Sequence of protein 1:
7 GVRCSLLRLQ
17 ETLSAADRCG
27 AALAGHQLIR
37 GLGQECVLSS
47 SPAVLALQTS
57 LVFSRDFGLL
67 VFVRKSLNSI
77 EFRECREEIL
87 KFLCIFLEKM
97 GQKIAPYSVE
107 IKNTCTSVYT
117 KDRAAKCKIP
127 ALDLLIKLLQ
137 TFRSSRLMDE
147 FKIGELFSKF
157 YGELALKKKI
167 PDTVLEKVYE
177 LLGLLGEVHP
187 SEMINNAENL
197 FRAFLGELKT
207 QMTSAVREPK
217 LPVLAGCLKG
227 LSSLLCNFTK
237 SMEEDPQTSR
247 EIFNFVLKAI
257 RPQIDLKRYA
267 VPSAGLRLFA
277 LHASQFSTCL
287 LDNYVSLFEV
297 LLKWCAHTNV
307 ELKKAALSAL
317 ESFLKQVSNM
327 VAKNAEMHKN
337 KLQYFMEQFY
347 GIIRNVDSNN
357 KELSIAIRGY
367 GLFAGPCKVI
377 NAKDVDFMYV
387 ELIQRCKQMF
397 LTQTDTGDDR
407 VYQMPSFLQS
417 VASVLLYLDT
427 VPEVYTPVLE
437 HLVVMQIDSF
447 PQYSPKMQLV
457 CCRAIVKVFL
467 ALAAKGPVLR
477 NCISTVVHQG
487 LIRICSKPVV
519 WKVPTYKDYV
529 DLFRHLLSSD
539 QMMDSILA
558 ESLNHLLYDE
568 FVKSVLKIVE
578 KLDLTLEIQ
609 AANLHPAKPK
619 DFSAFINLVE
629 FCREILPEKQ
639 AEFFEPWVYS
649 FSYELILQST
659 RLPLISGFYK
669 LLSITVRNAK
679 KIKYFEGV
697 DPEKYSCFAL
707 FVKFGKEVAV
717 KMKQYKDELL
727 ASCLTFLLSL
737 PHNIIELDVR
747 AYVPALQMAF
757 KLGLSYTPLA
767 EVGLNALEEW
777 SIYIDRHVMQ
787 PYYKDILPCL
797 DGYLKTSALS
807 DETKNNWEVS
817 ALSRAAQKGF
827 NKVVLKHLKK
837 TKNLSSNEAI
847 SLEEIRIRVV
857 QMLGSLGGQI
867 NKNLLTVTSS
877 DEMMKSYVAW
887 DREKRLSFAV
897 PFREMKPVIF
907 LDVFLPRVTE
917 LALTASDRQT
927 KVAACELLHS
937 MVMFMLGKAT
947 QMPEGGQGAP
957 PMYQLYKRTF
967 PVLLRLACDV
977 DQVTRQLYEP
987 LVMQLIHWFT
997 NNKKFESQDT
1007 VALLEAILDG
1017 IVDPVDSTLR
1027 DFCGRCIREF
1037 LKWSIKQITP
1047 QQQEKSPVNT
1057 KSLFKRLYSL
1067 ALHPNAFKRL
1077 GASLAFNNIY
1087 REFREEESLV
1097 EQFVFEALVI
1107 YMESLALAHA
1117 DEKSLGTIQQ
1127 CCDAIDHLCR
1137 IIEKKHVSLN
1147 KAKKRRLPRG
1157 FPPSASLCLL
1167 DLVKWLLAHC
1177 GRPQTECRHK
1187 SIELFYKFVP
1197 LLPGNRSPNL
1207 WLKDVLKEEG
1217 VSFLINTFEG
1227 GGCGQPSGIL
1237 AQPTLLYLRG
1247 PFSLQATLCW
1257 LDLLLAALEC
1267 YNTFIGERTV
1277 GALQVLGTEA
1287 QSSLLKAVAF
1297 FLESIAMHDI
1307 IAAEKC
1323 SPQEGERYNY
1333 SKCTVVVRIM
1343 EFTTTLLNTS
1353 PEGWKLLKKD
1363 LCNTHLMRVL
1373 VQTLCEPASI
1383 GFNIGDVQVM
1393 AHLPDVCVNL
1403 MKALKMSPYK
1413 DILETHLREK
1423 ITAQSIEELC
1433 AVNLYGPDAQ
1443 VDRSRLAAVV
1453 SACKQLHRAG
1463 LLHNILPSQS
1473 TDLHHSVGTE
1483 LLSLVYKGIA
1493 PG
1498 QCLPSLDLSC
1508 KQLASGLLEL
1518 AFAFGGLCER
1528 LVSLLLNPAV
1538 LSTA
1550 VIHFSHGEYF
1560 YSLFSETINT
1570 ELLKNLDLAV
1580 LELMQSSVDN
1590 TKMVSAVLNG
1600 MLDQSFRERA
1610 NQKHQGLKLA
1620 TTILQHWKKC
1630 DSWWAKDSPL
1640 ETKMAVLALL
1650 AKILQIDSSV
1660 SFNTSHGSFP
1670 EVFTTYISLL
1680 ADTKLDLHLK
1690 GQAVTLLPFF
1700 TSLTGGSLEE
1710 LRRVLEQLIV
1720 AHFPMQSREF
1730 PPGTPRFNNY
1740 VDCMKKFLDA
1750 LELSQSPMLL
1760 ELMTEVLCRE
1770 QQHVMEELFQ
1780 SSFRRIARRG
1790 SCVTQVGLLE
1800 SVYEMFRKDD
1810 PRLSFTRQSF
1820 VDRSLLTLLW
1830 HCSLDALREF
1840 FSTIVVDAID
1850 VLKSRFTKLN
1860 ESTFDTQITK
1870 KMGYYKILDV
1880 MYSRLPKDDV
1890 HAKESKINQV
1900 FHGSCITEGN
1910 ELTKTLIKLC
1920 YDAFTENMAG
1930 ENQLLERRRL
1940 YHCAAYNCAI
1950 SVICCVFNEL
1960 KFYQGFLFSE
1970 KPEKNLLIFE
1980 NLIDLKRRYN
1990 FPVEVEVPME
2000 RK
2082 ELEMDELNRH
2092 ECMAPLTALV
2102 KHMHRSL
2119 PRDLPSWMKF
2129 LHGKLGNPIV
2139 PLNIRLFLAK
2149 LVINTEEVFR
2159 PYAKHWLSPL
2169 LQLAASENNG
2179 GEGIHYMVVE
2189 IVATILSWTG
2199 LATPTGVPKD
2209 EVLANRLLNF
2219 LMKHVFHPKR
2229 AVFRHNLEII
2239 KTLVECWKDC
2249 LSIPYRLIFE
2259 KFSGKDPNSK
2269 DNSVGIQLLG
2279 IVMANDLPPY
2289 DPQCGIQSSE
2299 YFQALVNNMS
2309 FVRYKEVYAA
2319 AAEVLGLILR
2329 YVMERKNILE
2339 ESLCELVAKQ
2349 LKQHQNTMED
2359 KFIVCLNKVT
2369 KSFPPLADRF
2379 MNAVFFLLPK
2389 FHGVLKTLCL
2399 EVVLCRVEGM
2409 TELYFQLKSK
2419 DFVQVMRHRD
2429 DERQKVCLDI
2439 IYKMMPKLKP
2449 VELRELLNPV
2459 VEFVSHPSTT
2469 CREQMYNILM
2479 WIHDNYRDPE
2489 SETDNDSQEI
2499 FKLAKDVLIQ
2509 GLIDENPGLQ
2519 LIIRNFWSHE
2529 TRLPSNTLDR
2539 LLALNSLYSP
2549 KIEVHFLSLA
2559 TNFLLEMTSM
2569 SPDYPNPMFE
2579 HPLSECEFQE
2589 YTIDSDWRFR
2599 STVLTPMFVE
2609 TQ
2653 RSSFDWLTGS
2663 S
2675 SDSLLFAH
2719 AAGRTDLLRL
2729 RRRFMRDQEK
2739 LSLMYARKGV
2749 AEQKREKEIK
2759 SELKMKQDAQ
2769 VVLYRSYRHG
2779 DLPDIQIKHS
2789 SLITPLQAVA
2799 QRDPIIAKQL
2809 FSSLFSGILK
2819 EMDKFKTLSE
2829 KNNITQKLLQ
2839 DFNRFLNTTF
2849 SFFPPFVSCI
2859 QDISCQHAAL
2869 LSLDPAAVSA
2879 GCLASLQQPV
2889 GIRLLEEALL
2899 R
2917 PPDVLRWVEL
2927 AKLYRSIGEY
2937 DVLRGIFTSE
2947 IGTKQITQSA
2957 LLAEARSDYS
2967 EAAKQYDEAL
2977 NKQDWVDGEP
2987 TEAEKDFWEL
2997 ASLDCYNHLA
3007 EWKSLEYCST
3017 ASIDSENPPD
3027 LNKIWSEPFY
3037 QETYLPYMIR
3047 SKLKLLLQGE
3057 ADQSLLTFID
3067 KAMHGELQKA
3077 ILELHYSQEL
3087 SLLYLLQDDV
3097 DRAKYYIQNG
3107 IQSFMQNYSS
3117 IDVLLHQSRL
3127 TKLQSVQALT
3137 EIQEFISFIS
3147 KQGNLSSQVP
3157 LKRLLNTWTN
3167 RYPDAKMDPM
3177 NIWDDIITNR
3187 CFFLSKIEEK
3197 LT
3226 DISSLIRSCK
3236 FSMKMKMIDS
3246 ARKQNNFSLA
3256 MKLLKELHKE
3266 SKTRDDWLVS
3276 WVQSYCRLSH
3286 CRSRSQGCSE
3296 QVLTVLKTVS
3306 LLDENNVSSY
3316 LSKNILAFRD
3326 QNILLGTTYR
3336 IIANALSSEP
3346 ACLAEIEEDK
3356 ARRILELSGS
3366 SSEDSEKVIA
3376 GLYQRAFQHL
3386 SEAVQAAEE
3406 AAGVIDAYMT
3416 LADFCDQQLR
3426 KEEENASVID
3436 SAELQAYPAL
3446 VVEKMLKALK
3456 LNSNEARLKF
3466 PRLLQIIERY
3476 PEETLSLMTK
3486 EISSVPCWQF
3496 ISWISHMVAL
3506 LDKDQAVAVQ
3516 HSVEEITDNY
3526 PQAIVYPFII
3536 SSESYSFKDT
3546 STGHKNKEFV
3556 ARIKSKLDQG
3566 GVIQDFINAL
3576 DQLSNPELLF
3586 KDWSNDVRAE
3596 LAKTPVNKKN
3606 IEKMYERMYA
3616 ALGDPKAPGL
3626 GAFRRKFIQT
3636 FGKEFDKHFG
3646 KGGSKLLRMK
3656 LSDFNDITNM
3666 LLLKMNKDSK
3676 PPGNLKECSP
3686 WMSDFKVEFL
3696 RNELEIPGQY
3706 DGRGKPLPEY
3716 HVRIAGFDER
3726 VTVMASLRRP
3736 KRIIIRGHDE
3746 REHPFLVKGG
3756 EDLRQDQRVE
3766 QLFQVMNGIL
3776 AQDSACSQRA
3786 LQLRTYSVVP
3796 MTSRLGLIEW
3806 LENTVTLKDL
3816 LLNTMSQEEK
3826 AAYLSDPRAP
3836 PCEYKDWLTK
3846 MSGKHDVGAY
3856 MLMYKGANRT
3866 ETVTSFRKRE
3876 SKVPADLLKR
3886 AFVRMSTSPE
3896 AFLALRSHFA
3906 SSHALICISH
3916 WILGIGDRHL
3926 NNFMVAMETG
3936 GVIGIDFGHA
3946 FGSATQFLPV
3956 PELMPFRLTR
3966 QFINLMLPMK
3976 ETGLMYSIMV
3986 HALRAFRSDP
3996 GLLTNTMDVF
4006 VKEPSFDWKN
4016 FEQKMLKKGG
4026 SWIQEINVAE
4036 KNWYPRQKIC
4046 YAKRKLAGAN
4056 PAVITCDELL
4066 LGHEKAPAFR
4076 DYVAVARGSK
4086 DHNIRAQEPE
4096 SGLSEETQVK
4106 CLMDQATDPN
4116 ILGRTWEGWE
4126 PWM

This data describes a binding interaction between two proteins.

Residue-level contacts at the interface:
Residue F2413 in protein 1 interacts with residue V97 in protein 2 (closest heavy-atom distance 4.0 Å).
Residue K2416 in protein 1 contacts residue S96 in protein 2 (closest heavy-atom distance 3.9 Å).
Residue S2417 in protein 1 contacts residue D156 in protein 2 (closest heavy-atom distance 4.3 Å).
Residue A161 in protein 1 is in contact with residue L310 in protein 2 (closest heavy-atom distance 4.3 Å).
Residue V212 in protein 1 contacts residue E336 in protein 2 (closest heavy-atom distance 4.1 Å).
Residue Q2414 in protein 1 is in contact with residue W148 in protein 2 (closest heavy-atom distance 3.6 Å).
Residue L162 in protein 1 contacts residue K299 in protein 2 (closest heavy-atom distance 3.7 Å).
Residue G158 in protein 1 contacts residue L310 in protein 2 (closest heavy-atom distance 4.0 Å).
Residue R198 in protein 1 interacts with residue D315 in protein 2 (closest heavy-atom distance 3.8 Å).
Residue P2387 in protein 1 is in contact with residue S155 in protein 2 (closest heavy-atom distance 3.3 Å).
Residue K2416 in protein 1 interacts with residue N98 in protein 2 (closest heavy-atom distance 4.0 Å).
Residue K2418 in protein 1 interacts with residue N152 in protein 2 (closest heavy-atom distance 3.0 Å).
Residue Q2353 in protein 1 contacts residue D195 in protein 2 (closest heavy-atom distance 3.3 Å).
Residue N2380 in protein 1 contacts residue T196 in protein 2 (closest heavy-atom distance 4.4 Å).
Residue G202 in protein 1 contacts residue S314 in protein 2 (closest heavy-atom distance 4.0 Å).
Residue S2417 in protein 1 is in contact with residue N152 in protein 2 (closest heavy-atom distance 3.5 Å).
Residue A161 in protein 1 contacts residue L312 in protein 2 (closest heavy-atom distance 4.4 Å).
Residue L162 in protein 1 contacts residue T300 in protein 2 (closest heavy-atom distance 4.2 Å).
Residue R213 in protein 1 contacts residue E335 in protein 2 (closest heavy-atom distance 3.9 Å).
Residue L160 in protein 1 interacts with residue L312 in protein 2 (closest heavy-atom distance 4.1 Å).
Residue A211 in protein 1 is in contact with residue R339 in protein 2 (closest heavy-atom distance 2.4 Å).
Residue V212 in protein 1 is in contact with residue E335 in protein 2 (closest heavy-atom distance 3.3 Å).
Residue F2384 in protein 1 contacts residue T196 in protein 2 (closest heavy-atom distance 4.2 Å).
Residue L162 in protein 1 interacts with residue R301 in protein 2 (closest heavy-atom distance 3.6 Å).
Residue K2388 in protein 1 is in contact with residue S155 in protein 2 (closest heavy-atom distance 3.3 Å).
Residue N2380 in protein 1 is in contact with residue D192 in protein 2 (closest heavy-atom distance 3.3 Å).
Residue T209 in protein 1 interacts with residue E332 in protein 2 (closest heavy-atom distance 3.1 Å).
Residue A199 in protein 1 contacts residue L312 in protein 2 (closest heavy-atom distance 3.7 Å).
Residue K2388 in protein 1 interacts with residue F154 in protein 2 (closest heavy-atom distance 4.0 Å).
Residue F2384 in protein 1 is in contact with residue A151 in protein 2 (closest heavy-atom distance 4.2 Å).
Residue N2354 in protein 1 contacts residue T196 in protein 2 (closest heavy-atom distance 4.3 Å).
Residue F2384 in protein 1 interacts with residue K164 in protein 2 (closest heavy-atom distance 4.1 Å).
Residue Y157 in protein 1 is in contact with residue L312 in protein 2 (closest heavy-atom distance 4.0 Å).
Residue T2355 in protein 1 interacts with residue K31 in protein 2 (closest heavy-atom distance 3.4 Å).
Residue A2381 in protein 1 contacts residue D195 in protein 2 (closest heavy-atom distance 4.3 Å).
Residue E214 in protein 1 is in contact with residue R404 in protein 2 (closest heavy-atom distance 2.9 Å).
Residue E2410 in protein 1 is in contact with residue W148 in protein 2 (closest heavy-atom distance 3.1 Å).
Residue F2384 in protein 1 contacts residue F154 in protein 2 (closest heavy-atom distance 3.9 Å).
Residue A161 in protein 1 contacts residue L311 in protein 2 (closest heavy-atom distance 4.3 Å).
Residue F2413 in protein 1 is in contact with residue F99 in protein 2 (closest heavy-atom distance 4.0 Å).
Residue K2418 in protein 1 contacts residue S155 in protein 2 (closest heavy-atom distance 4.2 Å).
Residue F2384 in protein 1 interacts with residue I198 in protein 2 (closest heavy-atom distance 3.9 Å).
Residue K2388 in protein 1 is in contact with residue V157 in protein 2 (closest heavy-atom distance 3.3 Å).
Residue F2384 in protein 1 interacts with residue S155 in protein 2 (closest heavy-atom distance 3.2 Å).
Residue R2377 in protein 1 interacts with residue D195 in protein 2 (closest heavy-atom distance 4.4 Å).
Residue T116 in protein 1 interacts with residue K297 in protein 2 (closest heavy-atom distance 3.2 Å).
Residue S2417 in protein 1 interacts with residue V97 in protein 2 (closest heavy-atom distance 3.6 Å).
Residue V212 in protein 1 interacts with residue E332 in protein 2 (closest heavy-atom distance 3.7 Å).
Residue N2380 in protein 1 is in contact with residue D195 in protein 2 (closest heavy-atom distance 4.1 Å).
Residue A211 in protein 1 is in contact with residue E336 in protein 2 (closest heavy-atom distance 3.6 Å).
Residue S210 in protein 1 interacts with residue E332 in protein 2 (closest heavy-atom distance 3.4 Å).
Residue E2357 in protein 1 contacts residue K160 in protein 2 (closest heavy-atom distance 4.4 Å).
Residue P2387 in protein 1 is in contact with residue D156 in protein 2 (closest heavy-atom distance 4.3 Å).
Residue A211 in protein 1 interacts with residue E332 in protein 2 (closest heavy-atom distance 3.2 Å).
Residue P2387 in protein 1 contacts residue Q158 in protein 2 (closest heavy-atom distance 3.4 Å).
Residue V212 in protein 1 interacts with residue N405 in protein 2 (closest heavy-atom distance 3.4 Å).
Residue L160 in protein 1 is in contact with residue P313 in protein 2 (closest heavy-atom distance 4.2 Å).
Residue K164 in protein 1 is in contact with residue T300 in protein 2 (closest heavy-atom distance 3.8 Å).
Residue K2388 in protein 1 is in contact with residue Q158 in protein 2 (closest heavy-atom distance 3.9 Å).
Residue H2390 in protein 1 contacts residue Q158 in protein 2 (closest heavy-atom distance 3.2 Å).

Sequence of protein 2:
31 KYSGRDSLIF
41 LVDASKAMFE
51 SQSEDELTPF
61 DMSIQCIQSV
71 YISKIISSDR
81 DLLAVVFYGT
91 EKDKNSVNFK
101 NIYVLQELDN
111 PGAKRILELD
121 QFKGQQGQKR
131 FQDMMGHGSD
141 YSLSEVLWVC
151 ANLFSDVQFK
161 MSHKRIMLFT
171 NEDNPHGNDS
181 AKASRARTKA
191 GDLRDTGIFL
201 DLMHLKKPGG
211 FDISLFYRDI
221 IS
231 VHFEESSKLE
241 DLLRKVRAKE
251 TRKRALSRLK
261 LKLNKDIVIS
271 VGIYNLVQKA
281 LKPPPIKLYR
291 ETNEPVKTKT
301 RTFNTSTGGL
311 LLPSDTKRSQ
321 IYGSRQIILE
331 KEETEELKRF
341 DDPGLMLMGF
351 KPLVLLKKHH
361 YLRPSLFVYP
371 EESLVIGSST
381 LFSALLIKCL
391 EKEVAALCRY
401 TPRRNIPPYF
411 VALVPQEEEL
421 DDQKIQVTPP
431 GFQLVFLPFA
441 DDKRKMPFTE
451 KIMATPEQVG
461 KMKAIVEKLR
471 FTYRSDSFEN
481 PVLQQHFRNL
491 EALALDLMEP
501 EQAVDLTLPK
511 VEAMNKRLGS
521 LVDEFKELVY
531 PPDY